Sequence of chain B:
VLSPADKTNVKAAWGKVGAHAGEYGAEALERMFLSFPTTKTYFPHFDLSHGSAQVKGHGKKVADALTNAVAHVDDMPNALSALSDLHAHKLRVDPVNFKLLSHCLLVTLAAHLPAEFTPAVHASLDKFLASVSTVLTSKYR

Residue-level contacts at the interface:
Residue S138 in chain B contacts residue V1 in chain A (closest heavy-atom distance 4.2 Å).
Residue R141 in chain B interacts with residue A123 in chain A (closest heavy-atom distance 4.7 Å).
Residue V1 in chain B interacts with residue S138 in chain A (closest heavy-atom distance 3.9 Å).
Residue A130 in chain B contacts residue R141 in chain A (closest heavy-atom distance 4.1 Å).
Residue R141 in chain B interacts with residue D126 in chain A (closest heavy-atom distance 2.6 Å).
Residue A123 in chain B contacts residue R141 in chain A (closest heavy-atom distance 4.8 Å).
Residue R141 in chain B interacts with residue V1 in chain A (closest heavy-atom distance 3.6 Å).
Residue V1 in chain B interacts with residue R141 in chain A (closest heavy-atom distance 4.4 Å).
Residue R141 in chain B interacts with residue A130 in chain A (closest heavy-atom distance 4.2 Å).
Residue D126 in chain B interacts with residue R141 in chain A (closest heavy-atom distance 2.7 Å).
Residue R141 in chain B is in contact with residue K127 in chain A (closest heavy-atom distance 2.8 Å).
Residue K127 in chain B contacts residue R141 in chain A (closest heavy-atom distance 2.9 Å).

This data describes a binding interaction between two proteins.

Sequence of chain A:
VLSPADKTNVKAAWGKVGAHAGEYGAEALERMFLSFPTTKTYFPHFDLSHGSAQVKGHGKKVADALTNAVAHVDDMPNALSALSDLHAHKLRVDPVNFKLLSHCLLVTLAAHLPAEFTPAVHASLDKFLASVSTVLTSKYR